Interface contacts:
Residue L419 in the second protein interacts with residue L9 in the first protein (closest heavy-atom distance 3.7 Å).
Residue R456 in the second protein interacts with residue I5 in the first protein (closest heavy-atom distance 4.4 Å).
Residue A449 in the second protein contacts residue L12 in the first protein (closest heavy-atom distance 4.7 Å).
Residue R445 in the second protein is in contact with residue L12 in the first protein (closest heavy-atom distance 3.4 Å).
Residue C426 in the second protein is in contact with residue I3 in the first protein (closest heavy-atom distance 3.8 Å).
Residue L419 in the second protein is in contact with residue I5 in the first protein (closest heavy-atom distance 4.5 Å).
Residue I453 in the second protein interacts with residue I8 in the first protein (closest heavy-atom distance 3.9 Å).
Residue K416 in the second protein interacts with residue D13 in the first protein (closest heavy-atom distance 3.2 Å).
Residue A423 in the second protein contacts residue I3 in the first protein (closest heavy-atom distance 3.8 Å).
Residue R420 in the second protein is in contact with residue I5 in the first protein (closest heavy-atom distance 4.0 Å).
Residue A457 in the second protein contacts residue I3 in the first protein (closest heavy-atom distance 3.6 Å).
Residue Q429 in the second protein is in contact with residue M1 in the first protein (closest heavy-atom distance 4.1 Å).
Residue S427 in the second protein is in contact with residue M1 in the first protein (closest heavy-atom distance 2.7 Å).
Residue R456 in the second protein interacts with residue I8 in the first protein (closest heavy-atom distance 3.6 Å).
Residue R445 in the second protein contacts residue D13 in the first protein (closest heavy-atom distance 4.8 Å).
Residue R420 in the second protein is in contact with residue L9 in the first protein (closest heavy-atom distance 3.5 Å).
Residue S427 in the second protein is in contact with residue I3 in the first protein (closest heavy-atom distance 3.7 Å).
Residue R445 in the second protein contacts residue K14 in the first protein (closest heavy-atom distance 2.4 Å).
Residue R456 in the second protein contacts residue M1 in the first protein (closest heavy-atom distance 4.6 Å).
Residue I453 in the second protein contacts residue I3 in the first protein (closest heavy-atom distance 4.4 Å).
Residue L419 in the second protein interacts with residue L12 in the first protein (closest heavy-atom distance 3.7 Å).
Residue R445 in the second protein interacts with residue E11 in the first protein (closest heavy-atom distance 3.5 Å).
Residue A446 in the second protein interacts with residue L12 in the first protein (closest heavy-atom distance 3.9 Å).
Residue A423 in the second protein interacts with residue I5 in the first protein (closest heavy-atom distance 3.8 Å).
Residue K416 in the second protein is in contact with residue L9 in the first protein (closest heavy-atom distance 3.8 Å).
Residue R456 in the second protein interacts with residue D7 in the first protein (closest heavy-atom distance 2.8 Å).
Residue R445 in the second protein is in contact with residue E15 in the first protein (closest heavy-atom distance 3.9 Å).
Residue R420 in the second protein contacts residue D6 in the first protein (closest heavy-atom distance 3.7 Å).
Residue R456 in the second protein is in contact with residue I3 in the first protein (closest heavy-atom distance 4.2 Å).
Residue I453 in the second protein contacts residue I5 in the first protein (closest heavy-atom distance 3.8 Å).
Residue S427 in the second protein contacts residue D2 in the first protein (closest heavy-atom distance 4.1 Å).
Residue A449 in the second protein interacts with residue I8 in the first protein (closest heavy-atom distance 3.7 Å).
Residue K452 in the second protein interacts with residue E11 in the first protein (closest heavy-atom distance 3.0 Å).
Residue A457 in the second protein contacts residue M1 in the first protein (closest heavy-atom distance 4.2 Å).
Residue D415 in the second protein interacts with residue L12 in the first protein (closest heavy-atom distance 4.8 Å).
Residue K452 in the second protein is in contact with residue I8 in the first protein (closest heavy-atom distance 3.8 Å).

Sequence of the first protein:
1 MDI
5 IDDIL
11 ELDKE

The following describes two proteins that form a bound complex.

Sequence of the second protein:
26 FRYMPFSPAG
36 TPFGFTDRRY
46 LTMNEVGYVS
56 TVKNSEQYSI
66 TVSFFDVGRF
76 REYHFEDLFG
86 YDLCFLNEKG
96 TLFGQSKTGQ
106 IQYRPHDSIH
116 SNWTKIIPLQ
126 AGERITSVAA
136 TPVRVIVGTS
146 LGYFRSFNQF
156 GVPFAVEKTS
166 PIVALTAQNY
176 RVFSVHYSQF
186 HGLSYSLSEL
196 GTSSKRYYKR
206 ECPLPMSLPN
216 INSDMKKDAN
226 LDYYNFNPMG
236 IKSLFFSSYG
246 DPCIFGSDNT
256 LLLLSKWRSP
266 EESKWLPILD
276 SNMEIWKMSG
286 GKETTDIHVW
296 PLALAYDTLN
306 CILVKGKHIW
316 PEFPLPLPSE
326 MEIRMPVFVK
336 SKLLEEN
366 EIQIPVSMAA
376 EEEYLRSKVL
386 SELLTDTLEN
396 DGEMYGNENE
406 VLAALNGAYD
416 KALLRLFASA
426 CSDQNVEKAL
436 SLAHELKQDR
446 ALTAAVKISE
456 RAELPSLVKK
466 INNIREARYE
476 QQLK